Interface contacts:
Residue Y99 in protein 1 interacts with residue L2 in protein 2 (closest heavy-atom distance 3.4 Å).
Residue T80 in protein 1 interacts with residue V9 in protein 2 (closest heavy-atom distance 3.8 Å).
Residue T143 in protein 1 contacts residue T8 in protein 2 (closest heavy-atom distance 4.8 Å).
Residue D77 in protein 1 is in contact with residue T8 in protein 2 (closest heavy-atom distance 2.5 Å).
Residue D77 in protein 1 is in contact with residue A7 in protein 2 (closest heavy-atom distance 4.7 Å).
Residue W167 in protein 1 is in contact with residue N1 in protein 2 (closest heavy-atom distance 3.4 Å).
Residue H70 in protein 1 is in contact with residue V6 in protein 2 (closest heavy-atom distance 3.4 Å).
Residue V67 in protein 1 interacts with residue L2 in protein 2 (closest heavy-atom distance 3.5 Å).
Residue V152 in protein 1 contacts residue A7 in protein 2 (closest heavy-atom distance 3.8 Å).
Residue L156 in protein 1 interacts with residue V3 in protein 2 (closest heavy-atom distance 4.0 Å).
Residue Y159 in protein 1 interacts with residue P4 in protein 2 (closest heavy-atom distance 4.1 Å).
Residue E63 in protein 1 interacts with residue L2 in protein 2 (closest heavy-atom distance 2.9 Å).
Residue T163 in protein 1 interacts with residue N1 in protein 2 (closest heavy-atom distance 3.9 Å).
Residue M5 in protein 1 contacts residue N1 in protein 2 (closest heavy-atom distance 3.9 Å).
Residue F33 in protein 1 contacts residue N1 in protein 2 (closest heavy-atom distance 4.7 Å).
Residue Y7 in protein 1 is in contact with residue N1 in protein 2 (closest heavy-atom distance 2.7 Å).
Residue T73 in protein 1 contacts residue V6 in protein 2 (closest heavy-atom distance 2.9 Å).
Residue K146 in protein 1 interacts with residue V9 in protein 2 (closest heavy-atom distance 2.7 Å).
Residue W147 in protein 1 is in contact with residue V9 in protein 2 (closest heavy-atom distance 3.9 Å).
Residue Y159 in protein 1 is in contact with residue V3 in protein 2 (closest heavy-atom distance 3.6 Å).
Residue Y123 in protein 1 contacts residue V9 in protein 2 (closest heavy-atom distance 4.0 Å).
Residue Y99 in protein 1 is in contact with residue V3 in protein 2 (closest heavy-atom distance 3.0 Å).
Residue H70 in protein 1 contacts residue L2 in protein 2 (closest heavy-atom distance 4.3 Å).
Residue L81 in protein 1 is in contact with residue V9 in protein 2 (closest heavy-atom distance 3.9 Å).
Residue Q155 in protein 1 interacts with residue V5 in protein 2 (closest heavy-atom distance 4.6 Å).
Residue K66 in protein 1 is in contact with residue L2 in protein 2 (closest heavy-atom distance 2.9 Å).
Residue Y99 in protein 1 contacts residue V6 in protein 2 (closest heavy-atom distance 4.7 Å).
Residue K66 in protein 1 interacts with residue V3 in protein 2 (closest heavy-atom distance 3.7 Å).
Residue V76 in protein 1 is in contact with residue T8 in protein 2 (closest heavy-atom distance 3.5 Å).
Residue Y7 in protein 1 contacts residue L2 in protein 2 (closest heavy-atom distance 3.5 Å).
Residue Y116 in protein 1 interacts with residue V9 in protein 2 (closest heavy-atom distance 3.7 Å).
Residue T80 in protein 1 interacts with residue T8 in protein 2 (closest heavy-atom distance 4.7 Å).
Residue T73 in protein 1 interacts with residue T8 in protein 2 (closest heavy-atom distance 3.9 Å).
Residue Y171 in protein 1 contacts residue N1 in protein 2 (closest heavy-atom distance 2.8 Å).
Residue Y59 in protein 1 interacts with residue N1 in protein 2 (closest heavy-atom distance 4.1 Å).
Residue T73 in protein 1 is in contact with residue A7 in protein 2 (closest heavy-atom distance 3.4 Å).
Residue T143 in protein 1 is in contact with residue V9 in protein 2 (closest heavy-atom distance 2.8 Å).
Residue Y159 in protein 1 interacts with residue L2 in protein 2 (closest heavy-atom distance 3.7 Å).
Residue K66 in protein 1 interacts with residue P4 in protein 2 (closest heavy-atom distance 3.8 Å).
Residue K66 in protein 1 contacts residue N1 in protein 2 (closest heavy-atom distance 2.8 Å).
Residue Y84 in protein 1 is in contact with residue V9 in protein 2 (closest heavy-atom distance 2.8 Å).
Residue W147 in protein 1 interacts with residue A7 in protein 2 (closest heavy-atom distance 3.7 Å).
Residue H70 in protein 1 interacts with residue V3 in protein 2 (closest heavy-atom distance 3.4 Å).
Residue R97 in protein 1 is in contact with residue V6 in protein 2 (closest heavy-atom distance 3.2 Å).
Residue K146 in protein 1 interacts with residue T8 in protein 2 (closest heavy-atom distance 3.4 Å).
Residue M45 in protein 1 contacts residue L2 in protein 2 (closest heavy-atom distance 3.5 Å).
Residue E63 in protein 1 is in contact with residue N1 in protein 2 (closest heavy-atom distance 3.4 Å).
Residue W147 in protein 1 is in contact with residue T8 in protein 2 (closest heavy-atom distance 2.9 Å).
Residue Y159 in protein 1 interacts with residue N1 in protein 2 (closest heavy-atom distance 2.6 Å).
Residue R97 in protein 1 is in contact with residue A7 in protein 2 (closest heavy-atom distance 4.4 Å).
Residue F9 in protein 1 contacts residue L2 in protein 2 (closest heavy-atom distance 3.6 Å).
Residue D77 in protein 1 is in contact with residue V9 in protein 2 (closest heavy-atom distance 2.8 Å).

This data describes a binding interaction between two proteins.

Sequence of protein 2:
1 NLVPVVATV

Sequence of protein 1:
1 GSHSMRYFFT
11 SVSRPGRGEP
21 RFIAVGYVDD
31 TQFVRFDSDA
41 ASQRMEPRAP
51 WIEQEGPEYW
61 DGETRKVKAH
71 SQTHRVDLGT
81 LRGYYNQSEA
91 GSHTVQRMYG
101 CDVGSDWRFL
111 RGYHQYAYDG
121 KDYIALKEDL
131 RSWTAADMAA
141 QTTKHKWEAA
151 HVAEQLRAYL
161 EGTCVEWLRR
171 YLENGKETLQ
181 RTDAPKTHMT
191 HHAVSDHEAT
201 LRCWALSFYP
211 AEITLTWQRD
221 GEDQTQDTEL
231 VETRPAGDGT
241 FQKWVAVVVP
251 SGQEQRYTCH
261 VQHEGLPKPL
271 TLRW